Sequence of protein 1:
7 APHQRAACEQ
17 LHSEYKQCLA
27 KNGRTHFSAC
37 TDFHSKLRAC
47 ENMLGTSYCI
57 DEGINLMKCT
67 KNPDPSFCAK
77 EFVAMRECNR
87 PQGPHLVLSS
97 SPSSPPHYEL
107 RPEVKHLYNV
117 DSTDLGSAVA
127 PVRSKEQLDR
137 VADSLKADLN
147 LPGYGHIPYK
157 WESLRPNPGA

Residue-level contacts at the interface:
Residue M63 in protein 1 is in contact with residue M78 in protein 2 (closest heavy-atom distance 4.0 Å).
Residue L25 in protein 1 interacts with residue M78 in protein 2 (closest heavy-atom distance 3.5 Å).
Residue M81 in protein 1 is in contact with residue M78 in protein 2 (closest heavy-atom distance 4.8 Å).
Residue G29 in protein 1 interacts with residue G80 in protein 2 (closest heavy-atom distance 4.9 Å).
Residue L62 in protein 1 interacts with residue F79 in protein 2 (closest heavy-atom distance 4.1 Å).
Residue A26 in protein 1 interacts with residue E76 in protein 2 (closest heavy-atom distance 3.7 Å).
Residue R30 in protein 1 contacts residue Y83 in protein 2 (closest heavy-atom distance 2.8 Å).
Residue R30 in protein 1 contacts residue W77 in protein 2 (closest heavy-atom distance 4.9 Å).
Residue A26 in protein 1 interacts with residue M78 in protein 2 (closest heavy-atom distance 3.7 Å).
Residue R30 in protein 1 contacts residue F79 in protein 2 (closest heavy-atom distance 2.8 Å).
Residue R30 in protein 1 contacts residue G80 in protein 2 (closest heavy-atom distance 4.4 Å).
Residue R30 in protein 1 is in contact with residue N81 in protein 2 (closest heavy-atom distance 3.1 Å).
Residue G59 in protein 1 contacts residue F79 in protein 2 (closest heavy-atom distance 3.9 Å).
Residue K22 in protein 1 is in contact with residue M78 in protein 2 (closest heavy-atom distance 4.1 Å).
Residue A26 in protein 1 interacts with residue W77 in protein 2 (closest heavy-atom distance 3.0 Å).
Residue M81 in protein 1 is in contact with residue F79 in protein 2 (closest heavy-atom distance 3.7 Å).
Residue M63 in protein 1 contacts residue F79 in protein 2 (closest heavy-atom distance 3.7 Å).

Sequence of protein 2:
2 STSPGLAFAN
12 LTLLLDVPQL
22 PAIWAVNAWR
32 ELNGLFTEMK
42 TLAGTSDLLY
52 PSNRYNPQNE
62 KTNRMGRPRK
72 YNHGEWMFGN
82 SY

The following describes two proteins that form a bound complex.